Sequence of the second protein:
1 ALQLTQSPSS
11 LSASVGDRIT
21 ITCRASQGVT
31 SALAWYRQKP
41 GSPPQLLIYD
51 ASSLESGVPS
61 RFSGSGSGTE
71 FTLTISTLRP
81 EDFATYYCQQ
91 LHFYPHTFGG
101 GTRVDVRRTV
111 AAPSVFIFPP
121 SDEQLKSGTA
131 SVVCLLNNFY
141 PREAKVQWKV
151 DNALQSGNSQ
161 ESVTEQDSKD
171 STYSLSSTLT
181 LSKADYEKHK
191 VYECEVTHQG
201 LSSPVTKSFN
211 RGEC

These two protein chains interact to form a complex.

Sequence of the first protein:
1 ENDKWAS

Contacts between the two chains:
Residue F93 in the second protein is in contact with residue D3 in the first protein (closest heavy-atom distance 4.2 Å).
Residue H92 in the second protein is in contact with residue D3 in the first protein (closest heavy-atom distance 2.7 Å).
Residue F93 in the second protein is in contact with residue E1 in the first protein (closest heavy-atom distance 3.4 Å).
Residue Y94 in the second protein is in contact with residue K4 in the first protein (closest heavy-atom distance 3.3 Å).
Residue L91 in the second protein interacts with residue D3 in the first protein (closest heavy-atom distance 2.9 Å).
Residue Y94 in the second protein interacts with residue N2 in the first protein (closest heavy-atom distance 3.4 Å).
Residue H92 in the second protein contacts residue A6 in the first protein (closest heavy-atom distance 3.5 Å).
Residue H92 in the second protein contacts residue S7 in the first protein (closest heavy-atom distance 4.9 Å).
Residue Y94 in the second protein contacts residue E1 in the first protein (closest heavy-atom distance 3.1 Å).
Residue Y94 in the second protein is in contact with residue D3 in the first protein (closest heavy-atom distance 3.4 Å).
Residue F93 in the second protein interacts with residue N2 in the first protein (closest heavy-atom distance 4.6 Å).
Residue H96 in the second protein is in contact with residue D3 in the first protein (closest heavy-atom distance 2.6 Å).
Residue H92 in the second protein is in contact with residue N2 in the first protein (closest heavy-atom distance 3.4 Å).
Residue H92 in the second protein is in contact with residue E1 in the first protein (closest heavy-atom distance 4.4 Å).